Sequence of chain B:
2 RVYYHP

Sequence of chain A:
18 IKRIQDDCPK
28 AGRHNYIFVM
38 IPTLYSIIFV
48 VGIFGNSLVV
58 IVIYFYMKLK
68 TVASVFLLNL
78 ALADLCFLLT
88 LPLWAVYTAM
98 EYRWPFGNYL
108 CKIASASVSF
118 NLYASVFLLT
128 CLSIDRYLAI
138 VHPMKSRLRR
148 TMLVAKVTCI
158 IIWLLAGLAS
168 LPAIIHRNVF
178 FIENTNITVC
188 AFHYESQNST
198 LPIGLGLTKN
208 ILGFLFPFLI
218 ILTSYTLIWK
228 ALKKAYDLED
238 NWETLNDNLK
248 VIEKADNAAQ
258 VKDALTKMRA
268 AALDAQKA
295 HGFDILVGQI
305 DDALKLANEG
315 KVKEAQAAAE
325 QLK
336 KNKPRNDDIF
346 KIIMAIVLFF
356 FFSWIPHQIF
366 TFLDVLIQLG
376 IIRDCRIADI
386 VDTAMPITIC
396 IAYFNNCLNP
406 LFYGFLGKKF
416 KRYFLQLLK

Residue-level contacts at the interface:
Residue W91 in chain A interacts with residue H6 in chain B (closest heavy-atom distance 4.7 Å).
Residue F189 in chain A is in contact with residue V3 in chain B (closest heavy-atom distance 3.8 Å).
Residue T366 in chain A interacts with residue Y4 in chain B (closest heavy-atom distance 4.7 Å).
Residue G29 in chain A contacts residue Y5 in chain B (closest heavy-atom distance 3.2 Å).
Residue W91 in chain A contacts residue P7 in chain B (closest heavy-atom distance 3.5 Å).
Residue Y99 in chain A contacts residue H6 in chain B (closest heavy-atom distance 4.7 Å).
Residue R30 in chain A contacts residue V3 in chain B (closest heavy-atom distance 4.9 Å).
Residue H362 in chain A contacts residue Y4 in chain B (closest heavy-atom distance 4.7 Å).
Residue R174 in chain A interacts with residue H6 in chain B (closest heavy-atom distance 2.2 Å).
Residue R30 in chain A is in contact with residue Y5 in chain B (closest heavy-atom distance 3.2 Å).
Residue E192 in chain A contacts residue R2 in chain B (closest heavy-atom distance 4.9 Å).
Residue A383 in chain A contacts residue R2 in chain B (closest heavy-atom distance 4.4 Å).
Residue H190 in chain A is in contact with residue V3 in chain B (closest heavy-atom distance 4.8 Å).
Residue A188 in chain A contacts residue Y5 in chain B (closest heavy-atom distance 3.6 Å).
Residue Y191 in chain A is in contact with residue Y4 in chain B (closest heavy-atom distance 3.8 Å).
Residue Y99 in chain A is in contact with residue Y5 in chain B (closest heavy-atom distance 3.4 Å).
Residue A28 in chain A is in contact with residue Y5 in chain B (closest heavy-atom distance 2.6 Å).
Residue R174 in chain A interacts with residue Y5 in chain B (closest heavy-atom distance 4.4 Å).
Residue D24 in chain A interacts with residue R2 in chain B (closest heavy-atom distance 3.5 Å).
Residue W91 in chain A interacts with residue Y5 in chain B (closest heavy-atom distance 4.5 Å).
Residue C187 in chain A contacts residue Y4 in chain B (closest heavy-atom distance 4.3 Å).
Residue M390 in chain A is in contact with residue Y4 in chain B (closest heavy-atom distance 3.8 Å).
Residue F189 in chain A is in contact with residue Y4 in chain B (closest heavy-atom distance 3.0 Å).
Residue V386 in chain A contacts residue H6 in chain B (closest heavy-atom distance 4.5 Å).
Residue A188 in chain A interacts with residue V3 in chain B (closest heavy-atom distance 3.6 Å).
Residue Y42 in chain A is in contact with residue P7 in chain B (closest heavy-atom distance 4.0 Å).
Residue I394 in chain A interacts with residue P7 in chain B (closest heavy-atom distance 4.0 Å).
Residue F189 in chain A interacts with residue R2 in chain B (closest heavy-atom distance 3.5 Å).
Residue K206 in chain A contacts residue Y4 in chain B (closest heavy-atom distance 3.8 Å).
Residue A188 in chain A contacts residue Y4 in chain B (closest heavy-atom distance 3.2 Å).
Residue D369 in chain A is in contact with residue Y4 in chain B (closest heavy-atom distance 3.2 Å).
Residue I372 in chain A contacts residue R2 in chain B (closest heavy-atom distance 3.4 Å).
Residue I394 in chain A interacts with residue H6 in chain B (closest heavy-atom distance 4.6 Å).
Residue D387 in chain A is in contact with residue Y5 in chain B (closest heavy-atom distance 3.2 Å).
Residue V115 in chain A is in contact with residue P7 in chain B (closest heavy-atom distance 3.8 Å).
Residue D387 in chain A is in contact with residue V3 in chain B (closest heavy-atom distance 4.7 Å).
Residue I21 in chain A contacts residue V3 in chain B (closest heavy-atom distance 3.7 Å).
Residue D23 in chain A contacts residue R2 in chain B (closest heavy-atom distance 4.5 Å).
Residue S112 in chain A contacts residue P7 in chain B (closest heavy-atom distance 4.2 Å).
Residue Q373 in chain A interacts with residue R2 in chain B (closest heavy-atom distance 4.9 Å).
Residue L368 in chain A is in contact with residue R2 in chain B (closest heavy-atom distance 4.6 Å).
Residue I179 in chain A contacts residue V3 in chain B (closest heavy-atom distance 4.4 Å).
Residue H190 in chain A contacts residue R2 in chain B (closest heavy-atom distance 3.5 Å).
Residue M390 in chain A interacts with residue H6 in chain B (closest heavy-atom distance 3.4 Å).
Residue T388 in chain A interacts with residue H6 in chain B (closest heavy-atom distance 5.0 Å).
Residue R174 in chain A is in contact with residue P7 in chain B (closest heavy-atom distance 3.6 Å).
Residue V386 in chain A contacts residue R2 in chain B (closest heavy-atom distance 3.4 Å).
Residue P391 in chain A interacts with residue H6 in chain B (closest heavy-atom distance 3.9 Å).
Residue D23 in chain A contacts residue V3 in chain B (closest heavy-atom distance 3.5 Å).
Residue D369 in chain A interacts with residue R2 in chain B (closest heavy-atom distance 2.4 Å).
Residue C187 in chain A is in contact with residue Y5 in chain B (closest heavy-atom distance 3.5 Å).
Residue V186 in chain A contacts residue Y5 in chain B (closest heavy-atom distance 4.6 Å).
Residue D387 in chain A interacts with residue H6 in chain B (closest heavy-atom distance 2.6 Å).
Residue V186 in chain A interacts with residue V3 in chain B (closest heavy-atom distance 3.8 Å).
Residue Y191 in chain A contacts residue R2 in chain B (closest heavy-atom distance 2.9 Å).
Residue R174 in chain A is in contact with residue Y4 in chain B (closest heavy-atom distance 3.6 Å).
Residue Y94 in chain A is in contact with residue Y5 in chain B (closest heavy-atom distance 3.2 Å).
Residue D387 in chain A is in contact with residue R2 in chain B (closest heavy-atom distance 3.3 Å).

These two protein chains interact to form a complex.